Sequence of chain A:
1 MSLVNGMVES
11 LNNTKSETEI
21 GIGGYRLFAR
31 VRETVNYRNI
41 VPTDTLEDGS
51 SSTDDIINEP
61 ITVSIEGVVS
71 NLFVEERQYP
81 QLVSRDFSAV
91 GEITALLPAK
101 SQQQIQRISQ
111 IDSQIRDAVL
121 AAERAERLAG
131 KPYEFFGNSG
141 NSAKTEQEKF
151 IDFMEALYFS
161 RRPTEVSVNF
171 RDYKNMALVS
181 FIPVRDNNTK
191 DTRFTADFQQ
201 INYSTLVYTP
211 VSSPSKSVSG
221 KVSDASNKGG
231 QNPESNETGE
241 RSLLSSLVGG

Sequence of chain B:
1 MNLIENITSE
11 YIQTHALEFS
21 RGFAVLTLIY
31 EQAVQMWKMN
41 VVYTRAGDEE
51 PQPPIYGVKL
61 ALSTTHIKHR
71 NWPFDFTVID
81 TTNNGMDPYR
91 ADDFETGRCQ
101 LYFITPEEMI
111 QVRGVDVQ

The following describes two proteins that form a bound complex.

Residue-level contacts at the interface:
Residue Q231 in chain A contacts residue E5 in chain B (closest heavy-atom distance 3.0 Å).
Residue I115 in chain A contacts residue R90 in chain B (closest heavy-atom distance 3.1 Å).
Residue S217 in chain A interacts with residue Q32 in chain B (closest heavy-atom distance 3.1 Å).
Residue R241 in chain A is in contact with residue M1 in chain B (closest heavy-atom distance 2.9 Å).
Residue S226 in chain A contacts residue E10 in chain B (closest heavy-atom distance 2.4 Å).
Residue K228 in chain A contacts residue T8 in chain B (closest heavy-atom distance 2.9 Å).
Residue K100 in chain A contacts residue Q35 in chain B (closest heavy-atom distance 3.8 Å).
Residue R241 in chain A is in contact with residue I79 in chain B (closest heavy-atom distance 3.3 Å).
Residue S226 in chain A interacts with residue T14 in chain B (closest heavy-atom distance 3.0 Å).
Residue I108 in chain A is in contact with residue M86 in chain B (closest heavy-atom distance 3.8 Å).
Residue Q231 in chain A contacts residue L17 in chain B (closest heavy-atom distance 3.7 Å).
Residue R107 in chain A interacts with residue N84 in chain B (closest heavy-atom distance 3.1 Å).
Residue I111 in chain A is in contact with residue R98 in chain B (closest heavy-atom distance 3.6 Å).
Residue N227 in chain A interacts with residue T14 in chain B (closest heavy-atom distance 3.0 Å).
Residue G249 in chain A is in contact with residue V112 in chain B (closest heavy-atom distance 3.7 Å).
Residue I111 in chain A contacts residue T82 in chain B (closest heavy-atom distance 3.7 Å).
Residue E234 in chain A contacts residue E107 in chain B (closest heavy-atom distance 3.8 Å).
Residue T238 in chain A contacts residue E5 in chain B (closest heavy-atom distance 3.2 Å).
Residue G239 in chain A contacts residue Y102 in chain B (closest heavy-atom distance 3.3 Å).
Residue I108 in chain A interacts with residue Y89 in chain B (closest heavy-atom distance 3.2 Å).
Residue K228 in chain A contacts residue N6 in chain B (closest heavy-atom distance 3.6 Å).
Residue P233 in chain A interacts with residue L17 in chain B (closest heavy-atom distance 3.5 Å).
Residue K228 in chain A is in contact with residue E10 in chain B (closest heavy-atom distance 2.3 Å).
Residue V248 in chain A contacts residue Q111 in chain B (closest heavy-atom distance 2.8 Å).
Residue L96 in chain A is in contact with residue A33 in chain B (closest heavy-atom distance 3.3 Å).
Residue A225 in chain A is in contact with residue I12 in chain B (closest heavy-atom distance 3.2 Å).
Residue P233 in chain A interacts with residue F103 in chain B (closest heavy-atom distance 3.2 Å).
Residue Q231 in chain A interacts with residue I4 in chain B (closest heavy-atom distance 3.1 Å).
Residue N236 in chain A is in contact with residue L3 in chain B (closest heavy-atom distance 2.9 Å).
Residue Q231 in chain A is in contact with residue A16 in chain B (closest heavy-atom distance 3.2 Å).
Residue L243 in chain A interacts with residue E108 in chain B (closest heavy-atom distance 3.0 Å).
Residue S226 in chain A interacts with residue I12 in chain B (closest heavy-atom distance 2.5 Å).
Residue L97 in chain A interacts with residue A33 in chain B (closest heavy-atom distance 3.3 Å).
Residue E240 in chain A interacts with residue M1 in chain B (closest heavy-atom distance 3.4 Å).
Residue E234 in chain A is in contact with residue N2 in chain B (closest heavy-atom distance 3.1 Å).
Residue L243 in chain A interacts with residue V112 in chain B (closest heavy-atom distance 3.6 Å).
Residue L247 in chain A interacts with residue V112 in chain B (closest heavy-atom distance 3.6 Å).
Residue K228 in chain A is in contact with residue T14 in chain B (closest heavy-atom distance 2.8 Å).
Residue D112 in chain A interacts with residue Y89 in chain B (closest heavy-atom distance 2.9 Å).
Residue K228 in chain A contacts residue H15 in chain B (closest heavy-atom distance 3.3 Å).
Residue E240 in chain A interacts with residue N2 in chain B (closest heavy-atom distance 3.1 Å).
Residue Q104 in chain A interacts with residue M86 in chain B (closest heavy-atom distance 3.3 Å).
Residue G220 in chain A interacts with residue Y11 in chain B (closest heavy-atom distance 3.1 Å).
Residue L243 in chain A interacts with residue M1 in chain B (closest heavy-atom distance 3.7 Å).
Residue I111 in chain A contacts residue N84 in chain B (closest heavy-atom distance 3.4 Å).
Residue N232 in chain A is in contact with residue E18 in chain B (closest heavy-atom distance 2.5 Å).
Residue G230 in chain A interacts with residue A16 in chain B (closest heavy-atom distance 2.9 Å).
Residue Q231 in chain A is in contact with residue E18 in chain B (closest heavy-atom distance 3.1 Å).
Residue I111 in chain A contacts residue Y89 in chain B (closest heavy-atom distance 3.2 Å).
Residue K221 in chain A interacts with residue Y11 in chain B (closest heavy-atom distance 3.3 Å).
Residue E234 in chain A contacts residue S20 in chain B (closest heavy-atom distance 2.5 Å).
Residue D112 in chain A contacts residue R90 in chain B (closest heavy-atom distance 2.9 Å).
Residue R241 in chain A is in contact with residue Y102 in chain B (closest heavy-atom distance 3.4 Å).
Residue S242 in chain A interacts with residue M1 in chain B (closest heavy-atom distance 3.4 Å).
Residue P233 in chain A interacts with residue N2 in chain B (closest heavy-atom distance 2.5 Å).
Residue I115 in chain A contacts residue D92 in chain B (closest heavy-atom distance 3.2 Å).
Residue S226 in chain A is in contact with residue Q13 in chain B (closest heavy-atom distance 3.2 Å).
Residue G239 in chain A interacts with residue M1 in chain B (closest heavy-atom distance 3.7 Å).
Residue P98 in chain A is in contact with residue V34 in chain B (closest heavy-atom distance 3.4 Å).
Residue L244 in chain A contacts residue M1 in chain B (closest heavy-atom distance 3.4 Å).